Sequence of the first protein:
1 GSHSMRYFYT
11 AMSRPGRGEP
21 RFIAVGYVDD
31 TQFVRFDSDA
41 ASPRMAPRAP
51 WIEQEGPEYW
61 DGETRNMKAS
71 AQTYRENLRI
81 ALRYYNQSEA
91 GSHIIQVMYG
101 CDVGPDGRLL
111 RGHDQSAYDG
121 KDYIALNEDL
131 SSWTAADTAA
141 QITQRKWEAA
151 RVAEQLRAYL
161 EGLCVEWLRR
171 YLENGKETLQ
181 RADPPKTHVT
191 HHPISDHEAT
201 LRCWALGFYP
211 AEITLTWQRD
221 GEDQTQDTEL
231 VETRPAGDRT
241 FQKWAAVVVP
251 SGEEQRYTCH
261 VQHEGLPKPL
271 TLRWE

Sequence of the second protein:
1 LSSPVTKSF

These two protein chains interact to form a complex.

Contacts between the two chains:
Residue W167 in the first protein interacts with residue L1 in the second protein (closest heavy-atom distance 3.5 Å).
Residue Y171 in the first protein is in contact with residue L1 in the second protein (closest heavy-atom distance 2.8 Å).
Residue E63 in the first protein interacts with residue S2 in the second protein (closest heavy-atom distance 2.9 Å).
Residue N77 in the first protein interacts with residue F9 in the second protein (closest heavy-atom distance 2.8 Å).
Residue T73 in the first protein interacts with residue K7 in the second protein (closest heavy-atom distance 4.0 Å).
Residue Y74 in the first protein interacts with residue F9 in the second protein (closest heavy-atom distance 4.7 Å).
Residue Y59 in the first protein interacts with residue L1 in the second protein (closest heavy-atom distance 3.9 Å).
Residue Q155 in the first protein interacts with residue V5 in the second protein (closest heavy-atom distance 3.8 Å).
Residue W133 in the first protein interacts with residue K7 in the second protein (closest heavy-atom distance 4.0 Å).
Residue M5 in the first protein interacts with residue L1 in the second protein (closest heavy-atom distance 3.7 Å).
Residue L156 in the first protein is in contact with residue S3 in the second protein (closest heavy-atom distance 4.0 Å).
Residue F33 in the first protein contacts residue L1 in the second protein (closest heavy-atom distance 4.9 Å).
Residue I95 in the first protein interacts with residue F9 in the second protein (closest heavy-atom distance 3.8 Å).
Residue Y99 in the first protein is in contact with residue S3 in the second protein (closest heavy-atom distance 2.7 Å).
Residue I142 in the first protein contacts residue F9 in the second protein (closest heavy-atom distance 5.0 Å).
Residue Y9 in the first protein interacts with residue S2 in the second protein (closest heavy-atom distance 3.8 Å).
Residue Y123 in the first protein is in contact with residue F9 in the second protein (closest heavy-atom distance 3.6 Å).
Residue M45 in the first protein interacts with residue S2 in the second protein (closest heavy-atom distance 4.8 Å).
Residue Y159 in the first protein is in contact with residue S3 in the second protein (closest heavy-atom distance 3.6 Å).
Residue V152 in the first protein interacts with residue T6 in the second protein (closest heavy-atom distance 4.4 Å).
Residue M67 in the first protein interacts with residue S2 in the second protein (closest heavy-atom distance 3.2 Å).
Residue Y9 in the first protein contacts residue S3 in the second protein (closest heavy-atom distance 4.3 Å).
Residue V152 in the first protein contacts residue V5 in the second protein (closest heavy-atom distance 4.0 Å).
Residue Y159 in the first protein is in contact with residue S2 in the second protein (closest heavy-atom distance 3.7 Å).
Residue Y159 in the first protein interacts with residue L1 in the second protein (closest heavy-atom distance 2.5 Å).
Residue D114 in the first protein contacts residue K7 in the second protein (closest heavy-atom distance 2.5 Å).
Residue N77 in the first protein is in contact with residue S8 in the second protein (closest heavy-atom distance 3.6 Å).
Residue L163 in the first protein contacts residue P4 in the second protein (closest heavy-atom distance 4.9 Å).
Residue N77 in the first protein interacts with residue K7 in the second protein (closest heavy-atom distance 3.0 Å).
Residue W147 in the first protein is in contact with residue K7 in the second protein (closest heavy-atom distance 3.5 Å).
Residue S116 in the first protein interacts with residue K7 in the second protein (closest heavy-atom distance 4.5 Å).
Residue T143 in the first protein interacts with residue S8 in the second protein (closest heavy-atom distance 4.8 Å).
Residue K146 in the first protein contacts residue S8 in the second protein (closest heavy-atom distance 4.5 Å).
Residue Y159 in the first protein contacts residue P4 in the second protein (closest heavy-atom distance 3.7 Å).
Residue N66 in the first protein contacts residue S3 in the second protein (closest heavy-atom distance 2.9 Å).
Residue I80 in the first protein contacts residue S8 in the second protein (closest heavy-atom distance 4.3 Å).
Residue T73 in the first protein contacts residue S8 in the second protein (closest heavy-atom distance 4.4 Å).
Residue V152 in the first protein contacts residue K7 in the second protein (closest heavy-atom distance 3.8 Å).
Residue Y159 in the first protein is in contact with residue V5 in the second protein (closest heavy-atom distance 4.6 Å).
Residue L156 in the first protein contacts residue K7 in the second protein (closest heavy-atom distance 4.5 Å).
Residue N66 in the first protein is in contact with residue P4 in the second protein (closest heavy-atom distance 3.6 Å).
Residue Y7 in the first protein is in contact with residue L1 in the second protein (closest heavy-atom distance 3.1 Å).
Residue W147 in the first protein interacts with residue F9 in the second protein (closest heavy-atom distance 3.8 Å).
Residue S70 in the first protein interacts with residue S3 in the second protein (closest heavy-atom distance 4.8 Å).
Residue N66 in the first protein contacts residue S2 in the second protein (closest heavy-atom distance 2.3 Å).
Residue T73 in the first protein is in contact with residue T6 in the second protein (closest heavy-atom distance 4.0 Å).
Residue Y7 in the first protein interacts with residue S2 in the second protein (closest heavy-atom distance 3.5 Å).
Residue Y99 in the first protein interacts with residue S2 in the second protein (closest heavy-atom distance 3.2 Å).
Residue K146 in the first protein contacts residue F9 in the second protein (closest heavy-atom distance 2.9 Å).
Residue Y84 in the first protein interacts with residue F9 in the second protein (closest heavy-atom distance 2.5 Å).
Residue S116 in the first protein is in contact with residue F9 in the second protein (closest heavy-atom distance 4.5 Å).
Residue I80 in the first protein contacts residue F9 in the second protein (closest heavy-atom distance 3.5 Å).
Residue T143 in the first protein is in contact with residue F9 in the second protein (closest heavy-atom distance 3.3 Å).
Residue Y74 in the first protein interacts with residue K7 in the second protein (closest heavy-atom distance 3.9 Å).
Residue E63 in the first protein contacts residue L1 in the second protein (closest heavy-atom distance 3.2 Å).
Residue L156 in the first protein is in contact with residue V5 in the second protein (closest heavy-atom distance 4.0 Å).
Residue W147 in the first protein is in contact with residue S8 in the second protein (closest heavy-atom distance 2.9 Å).
Residue L163 in the first protein contacts residue L1 in the second protein (closest heavy-atom distance 4.1 Å).